This data describes a binding interaction between two proteins.

Sequence of chain B:
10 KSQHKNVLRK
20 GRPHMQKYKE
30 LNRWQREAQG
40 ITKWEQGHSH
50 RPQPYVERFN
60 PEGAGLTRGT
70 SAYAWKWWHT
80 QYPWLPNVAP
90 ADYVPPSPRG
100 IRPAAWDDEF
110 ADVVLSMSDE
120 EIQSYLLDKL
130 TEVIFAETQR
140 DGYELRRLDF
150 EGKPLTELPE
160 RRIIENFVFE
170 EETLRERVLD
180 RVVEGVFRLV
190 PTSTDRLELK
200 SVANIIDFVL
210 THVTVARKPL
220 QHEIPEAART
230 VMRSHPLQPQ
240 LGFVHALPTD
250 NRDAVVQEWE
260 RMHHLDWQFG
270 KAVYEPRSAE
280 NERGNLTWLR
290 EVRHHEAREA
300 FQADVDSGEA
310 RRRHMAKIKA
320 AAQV

Sequence of chain A:
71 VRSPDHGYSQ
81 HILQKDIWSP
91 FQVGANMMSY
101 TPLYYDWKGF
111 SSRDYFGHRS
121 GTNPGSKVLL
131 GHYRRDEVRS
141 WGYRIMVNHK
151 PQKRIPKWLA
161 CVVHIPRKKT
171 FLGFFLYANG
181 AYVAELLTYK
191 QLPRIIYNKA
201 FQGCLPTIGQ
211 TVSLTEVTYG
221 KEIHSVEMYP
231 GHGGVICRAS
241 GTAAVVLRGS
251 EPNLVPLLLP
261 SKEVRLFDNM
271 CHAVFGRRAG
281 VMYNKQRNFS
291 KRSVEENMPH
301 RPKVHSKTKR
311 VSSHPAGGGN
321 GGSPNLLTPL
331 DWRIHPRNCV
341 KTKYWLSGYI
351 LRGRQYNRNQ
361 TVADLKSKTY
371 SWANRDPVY

Residue-level contacts at the interface:
Residue R50 in chain B contacts residue D114 in chain A (closest heavy-atom distance 3.7 Å).
Residue N59 in chain B interacts with residue T101 in chain A (closest heavy-atom distance 4.2 Å).
Residue I162 in chain B contacts residue R154 in chain A (closest heavy-atom distance 3.6 Å).
Residue H78 in chain B is in contact with residue K108 in chain A (closest heavy-atom distance 3.5 Å).
Residue N165 in chain B interacts with residue Q152 in chain A (closest heavy-atom distance 2.3 Å).
Residue H49 in chain B interacts with residue F116 in chain A (closest heavy-atom distance 3.1 Å).
Residue R161 in chain B is in contact with residue M270 in chain A (closest heavy-atom distance 3.2 Å).
Residue R50 in chain B is in contact with residue F110 in chain A (closest heavy-atom distance 3.2 Å).
Residue Q45 in chain B interacts with residue F116 in chain A (closest heavy-atom distance 3.6 Å).
Residue E143 in chain B interacts with residue R154 in chain A (closest heavy-atom distance 3.6 Å).
Residue E170 in chain B contacts residue A178 in chain A (closest heavy-atom distance 3.2 Å).
Residue H78 in chain B interacts with residue G109 in chain A (closest heavy-atom distance 3.8 Å).
Residue G62 in chain B is in contact with residue P102 in chain A (closest heavy-atom distance 4.0 Å).
Residue R161 in chain B contacts residue H272 in chain A (closest heavy-atom distance 3.0 Å).
Residue I162 in chain B interacts with residue I155 in chain A (closest heavy-atom distance 4.2 Å).
Residue Y142 in chain B contacts residue I155 in chain A (closest heavy-atom distance 3.6 Å).
Residue R146 in chain B is in contact with residue E216 in chain A (closest heavy-atom distance 3.3 Å).
Residue E61 in chain B is in contact with residue T101 in chain A (closest heavy-atom distance 4.1 Å).
Residue W77 in chain B is in contact with residue F110 in chain A (closest heavy-atom distance 3.4 Å).
Residue R50 in chain B is in contact with residue Y115 in chain A (closest heavy-atom distance 3.0 Å).
Residue R57 in chain B interacts with residue S140 in chain A (closest heavy-atom distance 3.2 Å).
Residue L144 in chain B interacts with residue I155 in chain A (closest heavy-atom distance 4.1 Å).
Residue L144 in chain B interacts with residue R154 in chain A (closest heavy-atom distance 3.5 Å).
Residue H47 in chain B interacts with residue F116 in chain A (closest heavy-atom distance 3.1 Å).
Residue Y142 in chain B contacts residue N179 in chain A (closest heavy-atom distance 4.3 Å).
Residue F166 in chain B interacts with residue I155 in chain A (closest heavy-atom distance 3.9 Å).
Residue V167 in chain B is in contact with residue Q152 in chain A (closest heavy-atom distance 4.1 Å).
Residue Y81 in chain B interacts with residue W107 in chain A (closest heavy-atom distance 3.0 Å).
Residue R145 in chain B is in contact with residue R154 in chain A (closest heavy-atom distance 3.8 Å).
Residue R50 in chain B interacts with residue G117 in chain A (closest heavy-atom distance 3.4 Å).
Residue Y54 in chain B is in contact with residue K108 in chain A (closest heavy-atom distance 3.9 Å).
Residue H49 in chain B interacts with residue G117 in chain A (closest heavy-atom distance 3.7 Å).
Residue R146 in chain B is in contact with residue C204 in chain A (closest heavy-atom distance 3.5 Å).
Residue N165 in chain B contacts residue Y177 in chain A (closest heavy-atom distance 4.2 Å).
Residue Y142 in chain B is in contact with residue A178 in chain A (closest heavy-atom distance 2.4 Å).
Residue E169 in chain B is in contact with residue G180 in chain A (closest heavy-atom distance 2.9 Å).
Residue S48 in chain B contacts residue F116 in chain A (closest heavy-atom distance 3.1 Å).
Residue F166 in chain B interacts with residue Q152 in chain A (closest heavy-atom distance 4.0 Å).
Residue V167 in chain B interacts with residue N179 in chain A (closest heavy-atom distance 2.4 Å).
Residue R57 in chain B contacts residue K108 in chain A (closest heavy-atom distance 3.1 Å).
Residue E170 in chain B interacts with residue N179 in chain A (closest heavy-atom distance 3.5 Å).
Residue Y81 in chain B contacts residue D106 in chain A (closest heavy-atom distance 3.5 Å).
Residue R57 in chain B is in contact with residue D106 in chain A (closest heavy-atom distance 2.7 Å).
Residue I162 in chain B contacts residue K153 in chain A (closest heavy-atom distance 3.5 Å).
Residue N59 in chain B is in contact with residue Y104 in chain A (closest heavy-atom distance 2.8 Å).
Residue E169 in chain B is in contact with residue N179 in chain A (closest heavy-atom distance 4.3 Å).
Residue L173 in chain B interacts with residue N179 in chain A (closest heavy-atom distance 4.2 Å).
Residue R146 in chain B interacts with residue R154 in chain A (closest heavy-atom distance 3.7 Å).
Residue E170 in chain B interacts with residue G180 in chain A (closest heavy-atom distance 3.7 Å).
Residue H78 in chain B is in contact with residue W107 in chain A (closest heavy-atom distance 3.5 Å).
Residue Q45 in chain B interacts with residue H118 in chain A (closest heavy-atom distance 3.4 Å).
Residue R50 in chain B interacts with residue F116 in chain A (closest heavy-atom distance 3.5 Å).
Residue H78 in chain B contacts residue F110 in chain A (closest heavy-atom distance 3.3 Å).
Residue P51 in chain B contacts residue R113 in chain A (closest heavy-atom distance 3.9 Å).
Residue F58 in chain B is in contact with residue D106 in chain A (closest heavy-atom distance 4.1 Å).
Residue E61 in chain B is in contact with residue P102 in chain A (closest heavy-atom distance 3.3 Å).
Residue Y142 in chain B is in contact with residue P156 in chain A (closest heavy-atom distance 3.4 Å).
Residue R50 in chain B contacts residue R113 in chain A (closest heavy-atom distance 3.6 Å).
Residue R57 in chain B interacts with residue W107 in chain A (closest heavy-atom distance 3.6 Å).
Residue A63 in chain B is in contact with residue P102 in chain A (closest heavy-atom distance 3.1 Å).